The following describes two proteins that form a bound complex.

Sequence of protein 1:
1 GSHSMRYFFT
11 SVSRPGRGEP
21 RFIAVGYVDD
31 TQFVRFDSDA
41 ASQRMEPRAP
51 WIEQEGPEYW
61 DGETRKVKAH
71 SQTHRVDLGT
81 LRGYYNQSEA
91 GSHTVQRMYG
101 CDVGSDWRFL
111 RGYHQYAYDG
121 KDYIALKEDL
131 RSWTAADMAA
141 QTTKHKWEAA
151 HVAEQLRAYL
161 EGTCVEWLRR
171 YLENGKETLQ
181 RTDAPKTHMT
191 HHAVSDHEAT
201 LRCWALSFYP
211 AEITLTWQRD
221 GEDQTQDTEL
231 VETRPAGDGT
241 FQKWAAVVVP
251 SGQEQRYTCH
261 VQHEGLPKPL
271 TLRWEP

Interface contacts:
Residue E63 in protein 1 is in contact with residue Q2 in protein 2 (closest heavy-atom distance 2.7 Å).
Residue H70 in protein 1 is in contact with residue I5 in protein 2 (closest heavy-atom distance 2.9 Å).
Residue Y171 in protein 1 contacts residue R1 in protein 2 (closest heavy-atom distance 3.0 Å).
Residue V76 in protein 1 is in contact with residue A11 in protein 2 (closest heavy-atom distance 4.8 Å).
Residue E63 in protein 1 is in contact with residue R1 in protein 2 (closest heavy-atom distance 2.9 Å).
Residue W147 in protein 1 contacts residue M10 in protein 2 (closest heavy-atom distance 3.2 Å).
Residue Y159 in protein 1 contacts residue Q2 in protein 2 (closest heavy-atom distance 2.4 Å).
Residue Y99 in protein 1 is in contact with residue A3 in protein 2 (closest heavy-atom distance 3.2 Å).
Residue K66 in protein 1 is in contact with residue A3 in protein 2 (closest heavy-atom distance 3.0 Å).
Residue W167 in protein 1 contacts residue R1 in protein 2 (closest heavy-atom distance 3.2 Å).
Residue W147 in protein 1 is in contact with residue A11 in protein 2 (closest heavy-atom distance 2.7 Å).
Residue Y84 in protein 1 interacts with residue V12 in protein 2 (closest heavy-atom distance 2.7 Å).
Residue T73 in protein 1 is in contact with residue M10 in protein 2 (closest heavy-atom distance 3.9 Å).
Residue Y59 in protein 1 contacts residue R1 in protein 2 (closest heavy-atom distance 4.5 Å).
Residue V152 in protein 1 contacts residue S9 in protein 2 (closest heavy-atom distance 4.2 Å).
Residue V76 in protein 1 is in contact with residue L7 in protein 2 (closest heavy-atom distance 4.1 Å).
Residue Q155 in protein 1 interacts with residue S4 in protein 2 (closest heavy-atom distance 4.3 Å).
Residue Y99 in protein 1 interacts with residue Q2 in protein 2 (closest heavy-atom distance 3.4 Å).
Residue Y159 in protein 1 is in contact with residue R1 in protein 2 (closest heavy-atom distance 2.3 Å).
Residue L81 in protein 1 is in contact with residue V12 in protein 2 (closest heavy-atom distance 3.2 Å).
Residue R97 in protein 1 is in contact with residue I5 in protein 2 (closest heavy-atom distance 3.9 Å).
Residue R97 in protein 1 contacts residue M10 in protein 2 (closest heavy-atom distance 4.1 Å).
Residue D77 in protein 1 is in contact with residue M10 in protein 2 (closest heavy-atom distance 4.6 Å).
Residue Y7 in protein 1 interacts with residue R1 in protein 2 (closest heavy-atom distance 3.5 Å).
Residue A150 in protein 1 contacts residue S9 in protein 2 (closest heavy-atom distance 4.4 Å).
Residue L156 in protein 1 is in contact with residue M10 in protein 2 (closest heavy-atom distance 4.9 Å).
Residue A69 in protein 1 contacts residue S4 in protein 2 (closest heavy-atom distance 4.7 Å).
Residue D77 in protein 1 contacts residue A11 in protein 2 (closest heavy-atom distance 3.6 Å).
Residue W147 in protein 1 is in contact with residue S9 in protein 2 (closest heavy-atom distance 3.6 Å).
Residue K66 in protein 1 interacts with residue S4 in protein 2 (closest heavy-atom distance 4.2 Å).
Residue K146 in protein 1 is in contact with residue A11 in protein 2 (closest heavy-atom distance 4.6 Å).
Residue Y116 in protein 1 interacts with residue V12 in protein 2 (closest heavy-atom distance 3.8 Å).
Residue F9 in protein 1 is in contact with residue Q2 in protein 2 (closest heavy-atom distance 3.8 Å).
Residue Y159 in protein 1 contacts residue A3 in protein 2 (closest heavy-atom distance 3.6 Å).
Residue T163 in protein 1 contacts residue R1 in protein 2 (closest heavy-atom distance 4.9 Å).
Residue T143 in protein 1 interacts with residue V12 in protein 2 (closest heavy-atom distance 2.5 Å).
Residue M45 in protein 1 is in contact with residue Q2 in protein 2 (closest heavy-atom distance 3.0 Å).
Residue K146 in protein 1 contacts residue V12 in protein 2 (closest heavy-atom distance 3.2 Å).
Residue V152 in protein 1 is in contact with residue M10 in protein 2 (closest heavy-atom distance 3.1 Å).
Residue T73 in protein 1 is in contact with residue I5 in protein 2 (closest heavy-atom distance 3.9 Å).
Residue T73 in protein 1 contacts residue A11 in protein 2 (closest heavy-atom distance 4.4 Å).
Residue T64 in protein 1 is in contact with residue Q2 in protein 2 (closest heavy-atom distance 4.7 Å).
Residue T73 in protein 1 interacts with residue L7 in protein 2 (closest heavy-atom distance 3.2 Å).
Residue Y99 in protein 1 contacts residue I5 in protein 2 (closest heavy-atom distance 3.8 Å).
Residue H70 in protein 1 is in contact with residue E6 in protein 2 (closest heavy-atom distance 4.8 Å).
Residue A69 in protein 1 interacts with residue E6 in protein 2 (closest heavy-atom distance 3.8 Å).
Residue V67 in protein 1 is in contact with residue Q2 in protein 2 (closest heavy-atom distance 3.4 Å).
Residue Y7 in protein 1 interacts with residue Q2 in protein 2 (closest heavy-atom distance 3.7 Å).
Residue T80 in protein 1 interacts with residue V12 in protein 2 (closest heavy-atom distance 3.4 Å).
Residue Y123 in protein 1 is in contact with residue V12 in protein 2 (closest heavy-atom distance 4.4 Å).
Residue A69 in protein 1 interacts with residue I5 in protein 2 (closest heavy-atom distance 3.2 Å).
Residue Q72 in protein 1 contacts residue L7 in protein 2 (closest heavy-atom distance 3.9 Å).
Residue D77 in protein 1 interacts with residue V12 in protein 2 (closest heavy-atom distance 2.7 Å).
Residue T143 in protein 1 contacts residue A11 in protein 2 (closest heavy-atom distance 4.8 Å).
Residue K66 in protein 1 interacts with residue Q2 in protein 2 (closest heavy-atom distance 4.0 Å).
Residue M5 in protein 1 is in contact with residue R1 in protein 2 (closest heavy-atom distance 4.3 Å).
Residue K66 in protein 1 is in contact with residue I5 in protein 2 (closest heavy-atom distance 4.3 Å).
Residue T73 in protein 1 interacts with residue E6 in protein 2 (closest heavy-atom distance 3.4 Å).
Residue L156 in protein 1 is in contact with residue S4 in protein 2 (closest heavy-atom distance 4.5 Å).
Residue W147 in protein 1 interacts with residue V12 in protein 2 (closest heavy-atom distance 4.0 Å).

Sequence of protein 2:
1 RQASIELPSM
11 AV